Sequence of protein 2:
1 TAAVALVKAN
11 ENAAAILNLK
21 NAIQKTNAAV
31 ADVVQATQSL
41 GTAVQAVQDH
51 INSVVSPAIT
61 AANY

Interface contacts:
Residue N10 in protein 1 contacts residue K8 in protein 2 (closest heavy-atom distance 2.5 Å).
Residue I16 in protein 1 contacts residue L19 in protein 2 (closest heavy-atom distance 4.0 Å).
Residue I59 in protein 1 contacts residue V55 in protein 2 (closest heavy-atom distance 3.7 Å).
Residue V33 in protein 1 interacts with residue V33 in protein 2 (closest heavy-atom distance 3.7 Å).
Residue V30 in protein 1 is in contact with residue T26 in protein 2 (closest heavy-atom distance 4.5 Å).
Residue A9 in protein 1 interacts with residue K8 in protein 2 (closest heavy-atom distance 3.8 Å).
Residue A13 in protein 1 interacts with residue N12 in protein 2 (closest heavy-atom distance 3.6 Å).
Residue A5 in protein 1 interacts with residue A5 in protein 2 (closest heavy-atom distance 3.9 Å).
Residue T26 in protein 1 contacts residue T26 in protein 2 (closest heavy-atom distance 4.0 Å).
Residue I23 in protein 1 contacts residue A22 in protein 2 (closest heavy-atom distance 4.5 Å).
Residue V30 in protein 1 is in contact with residue A29 in protein 2 (closest heavy-atom distance 4.3 Å).
Residue K20 in protein 1 contacts residue L19 in protein 2 (closest heavy-atom distance 3.9 Å).
Residue G41 in protein 1 contacts residue L40 in protein 2 (closest heavy-atom distance 3.9 Å).
Residue N12 in protein 1 interacts with residue N12 in protein 2 (closest heavy-atom distance 3.8 Å).
Residue N27 in protein 1 contacts residue T26 in protein 2 (closest heavy-atom distance 2.7 Å).
Residue L6 in protein 1 is in contact with residue A5 in protein 2 (closest heavy-atom distance 3.8 Å).
Residue I51 in protein 1 is in contact with residue I51 in protein 2 (closest heavy-atom distance 4.1 Å).
Residue T37 in protein 1 interacts with residue V33 in protein 2 (closest heavy-atom distance 4.2 Å).
Residue A9 in protein 1 contacts residue A5 in protein 2 (closest heavy-atom distance 4.2 Å).
Residue N52 in protein 1 interacts with residue H50 in protein 2 (closest heavy-atom distance 4.7 Å).
Residue I16 in protein 1 is in contact with residue N12 in protein 2 (closest heavy-atom distance 3.5 Å).
Residue I16 in protein 1 is in contact with residue I16 in protein 2 (closest heavy-atom distance 4.0 Å).
Residue V44 in protein 1 contacts residue V47 in protein 2 (closest heavy-atom distance 4.6 Å).
Residue L19 in protein 1 contacts residue L19 in protein 2 (closest heavy-atom distance 3.9 Å).
Residue L40 in protein 1 is in contact with residue L40 in protein 2 (closest heavy-atom distance 3.7 Å).
Residue V44 in protein 1 is in contact with residue A43 in protein 2 (closest heavy-atom distance 4.5 Å).
Residue N63 in protein 1 interacts with residue Y64 in protein 2 (closest heavy-atom distance 4.5 Å).
Residue V44 in protein 1 interacts with residue L40 in protein 2 (closest heavy-atom distance 3.8 Å).
Residue A2 in protein 1 interacts with residue A2 in protein 2 (closest heavy-atom distance 3.7 Å).
Residue L6 in protein 1 contacts residue K8 in protein 2 (closest heavy-atom distance 4.2 Å).
Residue A2 in protein 1 contacts residue A5 in protein 2 (closest heavy-atom distance 4.4 Å).
Residue V34 in protein 1 is in contact with residue V33 in protein 2 (closest heavy-atom distance 3.8 Å).
Residue N63 in protein 1 contacts residue A61 in protein 2 (closest heavy-atom distance 3.8 Å).
Residue L6 in protein 1 contacts residue V4 in protein 2 (closest heavy-atom distance 3.8 Å).
Residue I59 in protein 1 contacts residue A62 in protein 2 (closest heavy-atom distance 3.8 Å).
Residue T37 in protein 1 contacts residue A36 in protein 2 (closest heavy-atom distance 4.2 Å).
Residue I51 in protein 1 contacts residue H50 in protein 2 (closest heavy-atom distance 3.9 Å).
Residue A62 in protein 1 contacts residue A62 in protein 2 (closest heavy-atom distance 3.2 Å).
Residue I51 in protein 1 contacts residue V47 in protein 2 (closest heavy-atom distance 4.0 Å).
Residue L6 in protein 1 contacts residue T1 in protein 2 (closest heavy-atom distance 4.2 Å).
Residue N63 in protein 1 is in contact with residue A62 in protein 2 (closest heavy-atom distance 3.2 Å).
Residue V30 in protein 1 is in contact with residue V30 in protein 2 (closest heavy-atom distance 3.9 Å).
Residue T37 in protein 1 interacts with residue L40 in protein 2 (closest heavy-atom distance 4.1 Å).
Residue I23 in protein 1 interacts with residue L19 in protein 2 (closest heavy-atom distance 3.6 Å).
Residue A2 in protein 1 interacts with residue T1 in protein 2 (closest heavy-atom distance 3.9 Å).
Residue I59 in protein 1 contacts residue A58 in protein 2 (closest heavy-atom distance 3.5 Å).
Residue V55 in protein 1 interacts with residue V55 in protein 2 (closest heavy-atom distance 4.0 Å).
Residue T37 in protein 1 interacts with residue T37 in protein 2 (closest heavy-atom distance 4.8 Å).
Residue I51 in protein 1 is in contact with residue V55 in protein 2 (closest heavy-atom distance 4.3 Å).
Residue I23 in protein 1 contacts residue T26 in protein 2 (closest heavy-atom distance 3.9 Å).
Residue I16 in protein 1 contacts residue A15 in protein 2 (closest heavy-atom distance 3.9 Å).
Residue V30 in protein 1 contacts residue V33 in protein 2 (closest heavy-atom distance 4.2 Å).
Residue V47 in protein 1 contacts residue V47 in protein 2 (closest heavy-atom distance 3.9 Å).
Residue V44 in protein 1 interacts with residue V44 in protein 2 (closest heavy-atom distance 3.9 Å).
Residue A9 in protein 1 is in contact with residue A9 in protein 2 (closest heavy-atom distance 4.6 Å).
Residue I59 in protein 1 contacts residue I59 in protein 2 (closest heavy-atom distance 3.8 Å).
Residue A9 in protein 1 contacts residue N12 in protein 2 (closest heavy-atom distance 3.0 Å).
Residue I23 in protein 1 is in contact with residue I23 in protein 2 (closest heavy-atom distance 3.4 Å).

Sequence of protein 1:
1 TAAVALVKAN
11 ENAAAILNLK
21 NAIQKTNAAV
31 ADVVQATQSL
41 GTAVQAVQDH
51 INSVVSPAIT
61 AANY

The following describes two proteins that form a bound complex.